Sequence of protein 2:
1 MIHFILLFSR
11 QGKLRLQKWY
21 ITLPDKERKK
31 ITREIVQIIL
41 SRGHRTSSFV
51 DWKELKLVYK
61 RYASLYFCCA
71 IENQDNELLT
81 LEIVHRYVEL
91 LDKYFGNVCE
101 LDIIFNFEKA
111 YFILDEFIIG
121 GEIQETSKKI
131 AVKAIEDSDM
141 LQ

Residue-level contacts at the interface:
Residue V98 in protein 2 is in contact with residue T162 in protein 1 (closest heavy-atom distance 3.7 Å).
Residue E100 in protein 2 is in contact with residue T162 in protein 1 (closest heavy-atom distance 4.5 Å).
Residue C99 in protein 2 interacts with residue N161 in protein 1 (closest heavy-atom distance 4.3 Å).
Residue Y62 in protein 2 is in contact with residue S163 in protein 1 (closest heavy-atom distance 4.9 Å).
Residue S64 in protein 2 contacts residue G159 in protein 1 (closest heavy-atom distance 4.9 Å).
Residue E100 in protein 2 interacts with residue E160 in protein 1 (closest heavy-atom distance 2.5 Å).
Residue V98 in protein 2 interacts with residue S163 in protein 1 (closest heavy-atom distance 3.3 Å).
Residue V98 in protein 2 contacts residue L164 in protein 1 (closest heavy-atom distance 3.1 Å).
Residue Y62 in protein 2 interacts with residue L164 in protein 1 (closest heavy-atom distance 3.0 Å).
Residue C99 in protein 2 is in contact with residue E160 in protein 1 (closest heavy-atom distance 3.4 Å).
Residue C99 in protein 2 interacts with residue T162 in protein 1 (closest heavy-atom distance 3.7 Å).
Residue L101 in protein 2 contacts residue E160 in protein 1 (closest heavy-atom distance 3.9 Å).
Residue A63 in protein 2 interacts with residue L164 in protein 1 (closest heavy-atom distance 4.0 Å).
Residue E100 in protein 2 contacts residue N161 in protein 1 (closest heavy-atom distance 4.6 Å).

Sequence of protein 1:
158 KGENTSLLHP

The following describes two proteins that form a bound complex.